Interface contacts:
Residue Q43 in chain A interacts with residue T13 in chain B (closest heavy-atom distance 3.5 Å).
Residue M81 in chain A is in contact with residue V15 in chain B (closest heavy-atom distance 4.6 Å).
Residue L46 in chain A is in contact with residue R4 in chain B (closest heavy-atom distance 3.4 Å).
Residue L46 in chain A is in contact with residue G5 in chain B (closest heavy-atom distance 4.0 Å).
Residue Q43 in chain A contacts residue A7 in chain B (closest heavy-atom distance 3.0 Å).
Residue F79 in chain A contacts residue P14 in chain B (closest heavy-atom distance 3.7 Å).
Residue R68 in chain A is in contact with residue L12 in chain B (closest heavy-atom distance 4.3 Å).
Residue S78 in chain A contacts residue P14 in chain B (closest heavy-atom distance 3.5 Å).
Residue E53 in chain A is in contact with residue L6 in chain B (closest heavy-atom distance 3.3 Å).
Residue S57 in chain A contacts residue Y10 in chain B (closest heavy-atom distance 3.4 Å).
Residue E53 in chain A contacts residue Y10 in chain B (closest heavy-atom distance 3.3 Å).
Residue D76 in chain A interacts with residue N16 in chain B (closest heavy-atom distance 3.8 Å).
Residue V47 in chain A contacts residue G5 in chain B (closest heavy-atom distance 4.5 Å).
Residue L60 in chain A interacts with residue L6 in chain B (closest heavy-atom distance 4.9 Å).
Residue S78 in chain A contacts residue V15 in chain B (closest heavy-atom distance 3.0 Å).
Residue R61 in chain A is in contact with residue K9 in chain B (closest heavy-atom distance 3.3 Å).
Residue M81 in chain A interacts with residue L8 in chain B (closest heavy-atom distance 4.2 Å).
Residue L60 in chain A contacts residue Y10 in chain B (closest heavy-atom distance 3.5 Å).
Residue S67 in chain A contacts residue L12 in chain B (closest heavy-atom distance 3.0 Å).
Residue V47 in chain A is in contact with residue R4 in chain B (closest heavy-atom distance 2.6 Å).
Residue C77 in chain A interacts with residue N16 in chain B (closest heavy-atom distance 3.0 Å).
Residue Q43 in chain A is in contact with residue L11 in chain B (closest heavy-atom distance 3.5 Å).
Residue Q64 in chain A interacts with residue Y10 in chain B (closest heavy-atom distance 3.4 Å).
Residue L46 in chain A is in contact with residue L11 in chain B (closest heavy-atom distance 4.8 Å).
Residue E53 in chain A contacts residue K9 in chain B (closest heavy-atom distance 2.2 Å).
Residue L50 in chain A is in contact with residue L6 in chain B (closest heavy-atom distance 4.2 Å).
Residue F79 in chain A contacts residue T13 in chain B (closest heavy-atom distance 3.5 Å).
Residue R61 in chain A contacts residue Y10 in chain B (closest heavy-atom distance 3.2 Å).
Residue E71 in chain A is in contact with residue P14 in chain B (closest heavy-atom distance 3.7 Å).
Residue Q64 in chain A contacts residue K9 in chain B (closest heavy-atom distance 3.6 Å).
Residue L46 in chain A contacts residue L12 in chain B (closest heavy-atom distance 4.1 Å).
Residue V47 in chain A is in contact with residue A7 in chain B (closest heavy-atom distance 3.8 Å).
Residue L46 in chain A contacts residue L6 in chain B (closest heavy-atom distance 3.2 Å).
Residue Q64 in chain A interacts with residue L12 in chain B (closest heavy-atom distance 3.9 Å).
Residue F79 in chain A contacts residue V15 in chain B (closest heavy-atom distance 4.7 Å).
Residue R48 in chain A contacts residue R4 in chain B (closest heavy-atom distance 4.8 Å).
Residue R39 in chain A is in contact with residue T13 in chain B (closest heavy-atom distance 3.5 Å).
Residue R39 in chain A is in contact with residue P14 in chain B (closest heavy-atom distance 3.8 Å).
Residue S78 in chain A contacts residue N16 in chain B (closest heavy-atom distance 3.4 Å).
Residue L60 in chain A interacts with residue L12 in chain B (closest heavy-atom distance 4.1 Å).
Residue R68 in chain A interacts with residue L11 in chain B (closest heavy-atom distance 3.0 Å).
Residue Q43 in chain A is in contact with residue L12 in chain B (closest heavy-atom distance 3.0 Å).
Residue V47 in chain A contacts residue L6 in chain B (closest heavy-atom distance 5.0 Å).
Residue F79 in chain A contacts residue L11 in chain B (closest heavy-atom distance 3.3 Å).
Residue C77 in chain A contacts residue P14 in chain B (closest heavy-atom distance 3.3 Å).
Residue L46 in chain A contacts residue Y10 in chain B (closest heavy-atom distance 3.5 Å).
Residue M63 in chain A is in contact with residue L12 in chain B (closest heavy-atom distance 3.9 Å).
Residue Q43 in chain A contacts residue Y10 in chain B (closest heavy-atom distance 4.3 Å).
Residue L46 in chain A contacts residue A7 in chain B (closest heavy-atom distance 3.6 Å).
Residue R39 in chain A is in contact with residue L12 in chain B (closest heavy-atom distance 3.5 Å).
Residue D40 in chain A interacts with residue T13 in chain B (closest heavy-atom distance 3.5 Å).
Residue Q64 in chain A contacts residue L11 in chain B (closest heavy-atom distance 3.4 Å).
Residue M42 in chain A is in contact with residue L12 in chain B (closest heavy-atom distance 3.6 Å).
Residue V47 in chain A interacts with residue F3 in chain B (closest heavy-atom distance 3.9 Å).
Residue F79 in chain A contacts residue L12 in chain B (closest heavy-atom distance 3.1 Å).

Sequence of chain B:
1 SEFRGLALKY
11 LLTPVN

These two protein chains interact to form a complex.

Sequence of chain A:
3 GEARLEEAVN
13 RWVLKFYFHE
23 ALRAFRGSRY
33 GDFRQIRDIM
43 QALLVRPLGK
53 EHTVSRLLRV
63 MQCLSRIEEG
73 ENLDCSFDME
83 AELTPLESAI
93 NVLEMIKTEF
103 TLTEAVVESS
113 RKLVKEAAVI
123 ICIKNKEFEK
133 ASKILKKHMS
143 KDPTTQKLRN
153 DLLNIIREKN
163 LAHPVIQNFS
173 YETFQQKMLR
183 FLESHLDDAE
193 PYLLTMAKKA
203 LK